These two protein chains interact to form a complex.

Interface contacts:
Residue K85 in chain B is in contact with residue Q244 in chain A (closest heavy-atom distance 3.8 Å).
Residue T46 in chain B interacts with residue A242 in chain A (closest heavy-atom distance 4.0 Å).
Residue K44 in chain B contacts residue E243 in chain A (closest heavy-atom distance 4.0 Å).
Residue T46 in chain B is in contact with residue E210 in chain A (closest heavy-atom distance 4.5 Å).
Residue K85 in chain B interacts with residue E243 in chain A (closest heavy-atom distance 3.7 Å).
Residue H86 in chain B is in contact with residue A242 in chain A (closest heavy-atom distance 4.5 Å).

Sequence of chain B:
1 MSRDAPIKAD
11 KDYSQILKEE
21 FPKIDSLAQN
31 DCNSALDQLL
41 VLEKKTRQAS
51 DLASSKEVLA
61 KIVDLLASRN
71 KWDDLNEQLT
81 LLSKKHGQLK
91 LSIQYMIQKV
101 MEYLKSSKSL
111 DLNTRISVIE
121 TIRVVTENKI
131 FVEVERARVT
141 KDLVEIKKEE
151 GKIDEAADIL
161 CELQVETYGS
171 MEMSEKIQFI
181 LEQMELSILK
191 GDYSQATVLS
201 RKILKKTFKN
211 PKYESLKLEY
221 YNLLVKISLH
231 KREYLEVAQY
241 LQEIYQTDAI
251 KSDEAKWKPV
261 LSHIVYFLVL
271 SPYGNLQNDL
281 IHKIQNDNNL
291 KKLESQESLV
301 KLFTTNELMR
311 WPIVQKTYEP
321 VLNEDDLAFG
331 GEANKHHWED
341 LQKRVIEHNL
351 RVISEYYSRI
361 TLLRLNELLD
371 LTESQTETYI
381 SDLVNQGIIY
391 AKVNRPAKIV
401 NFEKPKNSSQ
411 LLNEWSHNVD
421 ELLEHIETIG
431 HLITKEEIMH

Sequence of chain A:
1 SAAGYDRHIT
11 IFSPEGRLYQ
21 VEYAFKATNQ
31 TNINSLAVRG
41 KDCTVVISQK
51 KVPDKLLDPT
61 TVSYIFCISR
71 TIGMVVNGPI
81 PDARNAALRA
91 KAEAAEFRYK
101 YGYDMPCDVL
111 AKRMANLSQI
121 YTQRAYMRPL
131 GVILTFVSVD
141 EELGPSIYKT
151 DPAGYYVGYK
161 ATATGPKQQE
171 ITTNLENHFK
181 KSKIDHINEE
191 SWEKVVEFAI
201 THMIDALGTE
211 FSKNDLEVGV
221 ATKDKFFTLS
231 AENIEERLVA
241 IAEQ